Residue-level contacts at the interface:
Residue Y37 in chain A is in contact with residue W110 in chain B (closest heavy-atom distance 3.2 Å).
Residue N35 in chain A interacts with residue R107 in chain B (closest heavy-atom distance 3.2 Å).
Residue K55 in chain A is in contact with residue Y108 in chain B (closest heavy-atom distance 3.8 Å).
Residue K55 in chain A interacts with residue R107 in chain B (closest heavy-atom distance 3.2 Å).
Residue Y37 in chain A interacts with residue H111 in chain B (closest heavy-atom distance 4.5 Å).
Residue N35 in chain A interacts with residue N104 in chain B (closest heavy-atom distance 3.8 Å).
Residue G34 in chain A is in contact with residue N104 in chain B (closest heavy-atom distance 4.4 Å).
Residue H39 in chain A is in contact with residue W110 in chain B (closest heavy-atom distance 3.7 Å).
Residue V99 in chain A is in contact with residue R112 in chain B (closest heavy-atom distance 4.5 Å).
Residue N35 in chain A contacts residue Y108 in chain B (closest heavy-atom distance 4.3 Å).
Residue H31 in chain A interacts with residue H111 in chain B (closest heavy-atom distance 3.4 Å).
Residue Y37 in chain A contacts residue A109 in chain B (closest heavy-atom distance 2.9 Å).
Residue N33 in chain A interacts with residue N106 in chain B (closest heavy-atom distance 4.3 Å).
Residue S32 in chain A interacts with residue A109 in chain B (closest heavy-atom distance 4.9 Å).
Residue K55 in chain A is in contact with residue W110 in chain B (closest heavy-atom distance 3.2 Å).
Residue Y54 in chain A contacts residue W110 in chain B (closest heavy-atom distance 3.9 Å).
Residue S96 in chain A is in contact with residue W110 in chain B (closest heavy-atom distance 4.6 Å).
Residue S32 in chain A is in contact with residue N104 in chain B (closest heavy-atom distance 4.0 Å).
Residue N35 in chain A contacts residue A109 in chain B (closest heavy-atom distance 3.6 Å).
Residue N33 in chain A is in contact with residue N104 in chain B (closest heavy-atom distance 4.0 Å).
Residue N35 in chain A is in contact with residue N106 in chain B (closest heavy-atom distance 2.3 Å).
Residue H31 in chain A interacts with residue W110 in chain B (closest heavy-atom distance 4.3 Å).
Residue S32 in chain A interacts with residue H111 in chain B (closest heavy-atom distance 4.3 Å).
Residue S32 in chain A is in contact with residue N106 in chain B (closest heavy-atom distance 3.2 Å).
Residue K55 in chain A contacts residue A109 in chain B (closest heavy-atom distance 3.7 Å).

Sequence of chain B:
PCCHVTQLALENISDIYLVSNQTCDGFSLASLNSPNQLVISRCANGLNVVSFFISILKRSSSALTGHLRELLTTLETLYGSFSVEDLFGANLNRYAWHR

Sequence of chain A:
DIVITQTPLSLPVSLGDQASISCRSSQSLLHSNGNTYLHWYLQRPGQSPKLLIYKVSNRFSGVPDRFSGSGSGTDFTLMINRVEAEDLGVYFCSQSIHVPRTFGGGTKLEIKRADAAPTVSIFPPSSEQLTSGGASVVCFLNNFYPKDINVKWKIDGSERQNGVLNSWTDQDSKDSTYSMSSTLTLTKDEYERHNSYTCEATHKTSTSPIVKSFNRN

These two protein chains interact to form a complex.